This data describes a binding interaction between two proteins.

Sequence of protein 1:
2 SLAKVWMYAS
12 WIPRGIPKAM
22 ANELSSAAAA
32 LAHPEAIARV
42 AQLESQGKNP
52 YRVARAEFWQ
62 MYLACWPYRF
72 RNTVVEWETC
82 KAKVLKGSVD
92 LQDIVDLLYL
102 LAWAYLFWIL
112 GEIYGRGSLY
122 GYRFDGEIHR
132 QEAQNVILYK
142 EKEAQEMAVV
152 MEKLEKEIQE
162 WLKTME

Sequence of protein 2:
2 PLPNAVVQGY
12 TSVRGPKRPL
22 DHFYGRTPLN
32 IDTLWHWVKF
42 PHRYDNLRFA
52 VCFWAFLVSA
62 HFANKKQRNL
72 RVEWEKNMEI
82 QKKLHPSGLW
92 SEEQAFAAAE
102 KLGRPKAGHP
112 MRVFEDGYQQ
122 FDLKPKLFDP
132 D

Residue-level contacts at the interface:
Residue R70 in protein 1 interacts with residue N47 in protein 2 (closest heavy-atom distance 3.5 Å).
Residue Q93 in protein 1 is in contact with residue V39 in protein 2 (closest heavy-atom distance 3.7 Å).
Residue W109 in protein 1 is in contact with residue A56 in protein 2 (closest heavy-atom distance 3.8 Å).
Residue W67 in protein 1 contacts residue F50 in protein 2 (closest heavy-atom distance 3.5 Å).
Residue T74 in protein 1 is in contact with residue N47 in protein 2 (closest heavy-atom distance 3.4 Å).
Residue Y100 in protein 1 is in contact with residue F41 in protein 2 (closest heavy-atom distance 3.7 Å).
Residue D91 in protein 1 contacts residue R44 in protein 2 (closest heavy-atom distance 3.5 Å).
Residue E77 in protein 1 is in contact with residue Y45 in protein 2 (closest heavy-atom distance 3.4 Å).
Residue G112 in protein 1 contacts residue S60 in protein 2 (closest heavy-atom distance 3.1 Å).
Residue E113 in protein 1 interacts with residue S60 in protein 2 (closest heavy-atom distance 2.6 Å).
Residue E77 in protein 1 is in contact with residue L48 in protein 2 (closest heavy-atom distance 2.7 Å).
Residue E77 in protein 1 contacts residue N47 in protein 2 (closest heavy-atom distance 2.7 Å).
Residue L101 in protein 1 interacts with residue V52 in protein 2 (closest heavy-atom distance 3.6 Å).
Residue G112 in protein 1 interacts with residue F57 in protein 2 (closest heavy-atom distance 3.4 Å).
Residue Y123 in protein 1 interacts with residue K67 in protein 2 (closest heavy-atom distance 3.8 Å).
Residue V137 in protein 1 interacts with residue I81 in protein 2 (closest heavy-atom distance 3.7 Å).
Residue G116 in protein 1 is in contact with residue A61 in protein 2 (closest heavy-atom distance 3.7 Å).
Residue E133 in protein 1 interacts with residue M79 in protein 2 (closest heavy-atom distance 3.2 Å).
Residue F108 in protein 1 is in contact with residue F57 in protein 2 (closest heavy-atom distance 3.6 Å).
Residue F125 in protein 1 is in contact with residue W75 in protein 2 (closest heavy-atom distance 3.5 Å).
Residue R124 in protein 1 interacts with residue Q68 in protein 2 (closest heavy-atom distance 2.7 Å).
Residue W104 in protein 1 contacts residue C53 in protein 2 (closest heavy-atom distance 3.8 Å).
Residue D97 in protein 1 contacts residue R44 in protein 2 (closest heavy-atom distance 3.3 Å).
Residue Q93 in protein 1 interacts with residue K40 in protein 2 (closest heavy-atom distance 2.8 Å).
Residue W78 in protein 1 is in contact with residue L48 in protein 2 (closest heavy-atom distance 3.7 Å).
Residue L101 in protein 1 interacts with residue R49 in protein 2 (closest heavy-atom distance 3.8 Å).
Residue E133 in protein 1 is in contact with residue Q82 in protein 2 (closest heavy-atom distance 2.8 Å).
Residue F108 in protein 1 is in contact with residue C53 in protein 2 (closest heavy-atom distance 3.5 Å).
Residue E77 in protein 1 is in contact with residue D46 in protein 2 (closest heavy-atom distance 3.6 Å).
Residue G112 in protein 1 contacts residue A61 in protein 2 (closest heavy-atom distance 3.3 Å).
Residue H130 in protein 1 is in contact with residue W75 in protein 2 (closest heavy-atom distance 3.4 Å).
Residue R117 in protein 1 interacts with residue A64 in protein 2 (closest heavy-atom distance 3.8 Å).
Residue F125 in protein 1 contacts residue R72 in protein 2 (closest heavy-atom distance 3.6 Å).
Residue Q93 in protein 1 is in contact with residue W38 in protein 2 (closest heavy-atom distance 3.6 Å).
Residue K84 in protein 1 is in contact with residue Y45 in protein 2 (closest heavy-atom distance 3.5 Å).
Residue R124 in protein 1 is in contact with residue L71 in protein 2 (closest heavy-atom distance 3.7 Å).
Residue A105 in protein 1 contacts residue A56 in protein 2 (closest heavy-atom distance 3.8 Å).
Residue F71 in protein 1 is in contact with residue F50 in protein 2 (closest heavy-atom distance 3.6 Å).
Residue V137 in protein 1 is in contact with residue N78 in protein 2 (closest heavy-atom distance 3.2 Å).
Residue Y100 in protein 1 contacts residue R49 in protein 2 (closest heavy-atom distance 3.5 Å).
Residue Y115 in protein 1 interacts with residue F57 in protein 2 (closest heavy-atom distance 3.4 Å).
Residue W109 in protein 1 interacts with residue S60 in protein 2 (closest heavy-atom distance 2.6 Å).
Residue N136 in protein 1 contacts residue Q82 in protein 2 (closest heavy-atom distance 3.3 Å).
Residue N73 in protein 1 contacts residue N47 in protein 2 (closest heavy-atom distance 3.1 Å).
Residue E133 in protein 1 contacts residue K84 in protein 2 (closest heavy-atom distance 3.8 Å).
Residue Y115 in protein 1 interacts with residue A61 in protein 2 (closest heavy-atom distance 3.6 Å).
Residue Y140 in protein 1 interacts with residue K83 in protein 2 (closest heavy-atom distance 3.3 Å).
Residue E77 in protein 1 is in contact with residue R44 in protein 2 (closest heavy-atom distance 2.9 Å).
Residue G116 in protein 1 is in contact with residue N65 in protein 2 (closest heavy-atom distance 3.3 Å).
Residue D94 in protein 1 contacts residue R44 in protein 2 (closest heavy-atom distance 3.3 Å).
Residue R131 in protein 1 interacts with residue L71 in protein 2 (closest heavy-atom distance 3.6 Å).
Residue D94 in protein 1 interacts with residue Y45 in protein 2 (closest heavy-atom distance 2.6 Å).
Residue D97 in protein 1 is in contact with residue Y45 in protein 2 (closest heavy-atom distance 3.6 Å).
Residue D97 in protein 1 contacts residue H43 in protein 2 (closest heavy-atom distance 3.6 Å).
Residue D97 in protein 1 is in contact with residue P42 in protein 2 (closest heavy-atom distance 3.2 Å).
Residue V137 in protein 1 is in contact with residue Q82 in protein 2 (closest heavy-atom distance 3.7 Å).
Residue L111 in protein 1 interacts with residue F57 in protein 2 (closest heavy-atom distance 3.7 Å).
Residue Y140 in protein 1 interacts with residue I81 in protein 2 (closest heavy-atom distance 3.6 Å).
Residue Y100 in protein 1 interacts with residue P42 in protein 2 (closest heavy-atom distance 3.8 Å).
Residue L92 in protein 1 interacts with residue V39 in protein 2 (closest heavy-atom distance 3.6 Å).